Interface contacts:
Residue R39 in protein 1 contacts residue L179 in protein 2 (closest heavy-atom distance 3.6 Å).
Residue R44 in protein 1 interacts with residue R20 in protein 2 (closest heavy-atom distance 3.0 Å).
Residue D17 in protein 1 is in contact with residue E23 in protein 2 (closest heavy-atom distance 4.2 Å).
Residue H151 in protein 1 interacts with residue S10 in protein 2 (closest heavy-atom distance 4.0 Å).
Residue R124 in protein 1 interacts with residue R5 in protein 2 (closest heavy-atom distance 3.4 Å).
Residue V21 in protein 1 interacts with residue R26 in protein 2 (closest heavy-atom distance 4.1 Å).
Residue R44 in protein 1 is in contact with residue R19 in protein 2 (closest heavy-atom distance 3.9 Å).
Residue L19 in protein 1 is in contact with residue E23 in protein 2 (closest heavy-atom distance 3.9 Å).
Residue P63 in protein 1 interacts with residue W21 in protein 2 (closest heavy-atom distance 4.5 Å).
Residue V149 in protein 1 is in contact with residue E12 in protein 2 (closest heavy-atom distance 3.7 Å).
Residue F154 in protein 1 is in contact with residue L14 in protein 2 (closest heavy-atom distance 3.7 Å).
Residue V62 in protein 1 interacts with residue R20 in protein 2 (closest heavy-atom distance 3.6 Å).
Residue Y131 in protein 1 is in contact with residue E7 in protein 2 (closest heavy-atom distance 2.8 Å).
Residue K36 in protein 1 contacts residue F86 in protein 2 (closest heavy-atom distance 4.0 Å).
Residue Y42 in protein 1 contacts residue R25 in protein 2 (closest heavy-atom distance 3.2 Å).
Residue Y42 in protein 1 is in contact with residue R26 in protein 2 (closest heavy-atom distance 2.9 Å).
Residue R135 in protein 1 contacts residue S10 in protein 2 (closest heavy-atom distance 4.2 Å).
Residue Y42 in protein 1 contacts residue D17 in protein 2 (closest heavy-atom distance 2.7 Å).
Residue E40 in protein 1 interacts with residue N48 in protein 2 (closest heavy-atom distance 4.0 Å).
Residue K13 in protein 1 is in contact with residue R26 in protein 2 (closest heavy-atom distance 3.6 Å).
Residue H41 in protein 1 contacts residue D17 in protein 2 (closest heavy-atom distance 3.7 Å).
Residue F154 in protein 1 contacts residue D17 in protein 2 (closest heavy-atom distance 3.9 Å).
Residue Q23 in protein 1 interacts with residue N48 in protein 2 (closest heavy-atom distance 3.7 Å).
Residue E40 in protein 1 contacts residue R25 in protein 2 (closest heavy-atom distance 3.0 Å).
Residue R135 in protein 1 is in contact with residue E12 in protein 2 (closest heavy-atom distance 3.1 Å).
Residue H151 in protein 1 is in contact with residue E12 in protein 2 (closest heavy-atom distance 3.2 Å).
Residue R44 in protein 1 contacts residue L14 in protein 2 (closest heavy-atom distance 3.6 Å).
Residue F154 in protein 1 contacts residue L16 in protein 2 (closest heavy-atom distance 3.6 Å).
Residue A65 in protein 1 contacts residue T171 in protein 2 (closest heavy-atom distance 3.6 Å).
Residue T35 in protein 1 contacts residue F86 in protein 2 (closest heavy-atom distance 4.1 Å).
Residue A65 in protein 1 is in contact with residue W21 in protein 2 (closest heavy-atom distance 3.5 Å).
Residue F154 in protein 1 contacts residue G18 in protein 2 (closest heavy-atom distance 3.6 Å).
Residue F154 in protein 1 contacts residue R15 in protein 2 (closest heavy-atom distance 3.3 Å).
Residue Y42 in protein 1 interacts with residue G18 in protein 2 (closest heavy-atom distance 4.2 Å).
Residue H151 in protein 1 contacts residue L14 in protein 2 (closest heavy-atom distance 3.4 Å).
Residue Y42 in protein 1 contacts residue R19 in protein 2 (closest heavy-atom distance 3.6 Å).
Residue V38 in protein 1 is in contact with residue F86 in protein 2 (closest heavy-atom distance 3.3 Å).
Residue R124 in protein 1 interacts with residue L6 in protein 2 (closest heavy-atom distance 4.0 Å).
Residue E40 in protein 1 is in contact with residue G47 in protein 2 (closest heavy-atom distance 3.7 Å).
Residue D64 in protein 1 is in contact with residue G13 in protein 2 (closest heavy-atom distance 4.5 Å).
Residue A65 in protein 1 interacts with residue Y9 in protein 2 (closest heavy-atom distance 3.1 Å).
Residue R39 in protein 1 contacts residue N48 in protein 2 (closest heavy-atom distance 4.3 Å).
Residue L120 in protein 1 is in contact with residue E7 in protein 2 (closest heavy-atom distance 3.6 Å).
Residue D64 in protein 1 interacts with residue Y9 in protein 2 (closest heavy-atom distance 3.5 Å).
Residue R44 in protein 1 contacts residue G18 in protein 2 (closest heavy-atom distance 3.3 Å).
Residue L15 in protein 1 interacts with residue R26 in protein 2 (closest heavy-atom distance 4.2 Å).
Residue D46 in protein 1 interacts with residue R20 in protein 2 (closest heavy-atom distance 3.2 Å).
Residue K13 in protein 1 contacts residue E28 in protein 2 (closest heavy-atom distance 3.5 Å).
Residue R135 in protein 1 contacts residue P11 in protein 2 (closest heavy-atom distance 3.9 Å).
Residue Y128 in protein 1 interacts with residue R5 in protein 2 (closest heavy-atom distance 3.3 Å).
Residue H151 in protein 1 is in contact with residue E7 in protein 2 (closest heavy-atom distance 4.4 Å).
Residue E40 in protein 1 contacts residue D17 in protein 2 (closest heavy-atom distance 3.4 Å).
Residue Q66 in protein 1 interacts with residue T171 in protein 2 (closest heavy-atom distance 3.1 Å).
Residue Q66 in protein 1 contacts residue T170 in protein 2 (closest heavy-atom distance 3.9 Å).
Residue D64 in protein 1 contacts residue W21 in protein 2 (closest heavy-atom distance 3.3 Å).
Residue I37 in protein 1 is in contact with residue F86 in protein 2 (closest heavy-atom distance 3.6 Å).
Residue R135 in protein 1 is in contact with residue E7 in protein 2 (closest heavy-atom distance 2.8 Å).
Residue R44 in protein 1 contacts residue E23 in protein 2 (closest heavy-atom distance 2.6 Å).
Residue V38 in protein 1 is in contact with residue N48 in protein 2 (closest heavy-atom distance 3.8 Å).
Residue I47 in protein 1 is in contact with residue L14 in protein 2 (closest heavy-atom distance 3.8 Å).

Sequence of protein 2:
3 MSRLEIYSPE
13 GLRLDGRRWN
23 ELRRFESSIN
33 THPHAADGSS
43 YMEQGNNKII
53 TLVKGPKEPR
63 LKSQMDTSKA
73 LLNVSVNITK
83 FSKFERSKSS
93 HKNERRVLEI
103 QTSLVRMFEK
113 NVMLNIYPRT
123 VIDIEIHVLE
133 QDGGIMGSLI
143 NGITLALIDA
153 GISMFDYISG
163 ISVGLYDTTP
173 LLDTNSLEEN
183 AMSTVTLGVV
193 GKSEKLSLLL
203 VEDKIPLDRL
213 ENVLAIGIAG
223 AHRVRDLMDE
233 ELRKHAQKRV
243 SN

Sequence of protein 1:
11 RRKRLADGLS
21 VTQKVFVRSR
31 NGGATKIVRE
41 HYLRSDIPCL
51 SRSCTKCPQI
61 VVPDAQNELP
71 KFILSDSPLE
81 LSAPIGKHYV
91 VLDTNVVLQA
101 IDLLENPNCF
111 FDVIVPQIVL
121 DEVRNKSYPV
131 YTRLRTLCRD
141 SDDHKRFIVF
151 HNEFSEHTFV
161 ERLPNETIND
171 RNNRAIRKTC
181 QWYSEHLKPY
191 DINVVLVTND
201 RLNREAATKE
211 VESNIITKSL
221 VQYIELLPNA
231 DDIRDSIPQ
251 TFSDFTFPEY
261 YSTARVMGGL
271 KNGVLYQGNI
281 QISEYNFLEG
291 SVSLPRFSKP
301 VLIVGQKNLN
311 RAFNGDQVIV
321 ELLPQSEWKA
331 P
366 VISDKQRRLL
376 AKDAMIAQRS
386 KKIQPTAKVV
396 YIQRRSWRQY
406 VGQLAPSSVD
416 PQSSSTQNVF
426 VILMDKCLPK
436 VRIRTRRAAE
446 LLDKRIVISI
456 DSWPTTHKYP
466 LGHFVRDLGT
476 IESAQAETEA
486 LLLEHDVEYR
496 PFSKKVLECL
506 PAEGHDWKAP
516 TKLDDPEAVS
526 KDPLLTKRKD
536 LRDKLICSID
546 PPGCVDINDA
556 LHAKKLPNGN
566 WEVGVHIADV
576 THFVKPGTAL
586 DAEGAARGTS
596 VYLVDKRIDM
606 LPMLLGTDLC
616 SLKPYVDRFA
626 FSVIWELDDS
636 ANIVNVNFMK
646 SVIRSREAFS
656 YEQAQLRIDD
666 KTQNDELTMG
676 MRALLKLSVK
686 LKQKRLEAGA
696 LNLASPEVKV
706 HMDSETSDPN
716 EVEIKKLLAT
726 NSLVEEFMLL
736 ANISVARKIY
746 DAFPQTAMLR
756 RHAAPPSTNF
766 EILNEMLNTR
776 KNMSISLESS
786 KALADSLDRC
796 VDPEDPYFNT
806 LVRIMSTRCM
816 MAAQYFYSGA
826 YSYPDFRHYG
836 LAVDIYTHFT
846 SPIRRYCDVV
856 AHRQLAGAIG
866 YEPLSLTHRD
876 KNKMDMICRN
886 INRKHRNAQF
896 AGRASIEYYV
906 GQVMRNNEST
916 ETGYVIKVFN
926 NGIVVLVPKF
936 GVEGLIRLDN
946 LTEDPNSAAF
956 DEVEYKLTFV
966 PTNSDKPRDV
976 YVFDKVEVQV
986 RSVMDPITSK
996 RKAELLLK

These two protein chains interact to form a complex.